Contacts between the two chains:
Residue T80 in protein 2 interacts with residue L8 in protein 1 (closest heavy-atom distance 3.8 Å).
Residue Y116 in protein 2 contacts residue L8 in protein 1 (closest heavy-atom distance 3.5 Å).
Residue Y116 in protein 2 contacts residue F5 in protein 1 (closest heavy-atom distance 3.5 Å).
Residue V97 in protein 2 is in contact with residue F5 in protein 1 (closest heavy-atom distance 3.6 Å).
Residue T143 in protein 2 interacts with residue R7 in protein 1 (closest heavy-atom distance 4.7 Å).
Residue S73 in protein 2 is in contact with residue F5 in protein 1 (closest heavy-atom distance 4.0 Å).
Residue Y7 in protein 2 interacts with residue S2 in protein 1 (closest heavy-atom distance 3.5 Å).
Residue W147 in protein 2 interacts with residue L8 in protein 1 (closest heavy-atom distance 3.5 Å).
Residue L5 in protein 2 interacts with residue S1 in protein 1 (closest heavy-atom distance 4.0 Å).
Residue Q114 in protein 2 is in contact with residue F5 in protein 1 (closest heavy-atom distance 3.4 Å).
Residue Y7 in protein 2 is in contact with residue S1 in protein 1 (closest heavy-atom distance 2.7 Å).
Residue N70 in protein 2 is in contact with residue I3 in protein 1 (closest heavy-atom distance 3.1 Å).
Residue E152 in protein 2 is in contact with residue A6 in protein 1 (closest heavy-atom distance 3.3 Å).
Residue R62 in protein 2 is in contact with residue S1 in protein 1 (closest heavy-atom distance 4.2 Å).
Residue E63 in protein 2 is in contact with residue S1 in protein 1 (closest heavy-atom distance 2.9 Å).
Residue L81 in protein 2 contacts residue L8 in protein 1 (closest heavy-atom distance 3.9 Å).
Residue Y84 in protein 2 is in contact with residue L8 in protein 1 (closest heavy-atom distance 2.8 Å).
Residue R155 in protein 2 is in contact with residue A6 in protein 1 (closest heavy-atom distance 3.6 Å).
Residue R155 in protein 2 interacts with residue F5 in protein 1 (closest heavy-atom distance 3.9 Å).
Residue Y123 in protein 2 interacts with residue L8 in protein 1 (closest heavy-atom distance 4.1 Å).
Residue Y171 in protein 2 interacts with residue S1 in protein 1 (closest heavy-atom distance 2.6 Å).
Residue N70 in protein 2 is in contact with residue F5 in protein 1 (closest heavy-atom distance 2.9 Å).
Residue I95 in protein 2 interacts with residue L8 in protein 1 (closest heavy-atom distance 4.3 Å).
Residue Y159 in protein 2 contacts residue S2 in protein 1 (closest heavy-atom distance 3.5 Å).
Residue S99 in protein 2 contacts residue I3 in protein 1 (closest heavy-atom distance 3.9 Å).
Residue D77 in protein 2 interacts with residue L8 in protein 1 (closest heavy-atom distance 2.9 Å).
Residue R155 in protein 2 interacts with residue E4 in protein 1 (closest heavy-atom distance 2.7 Å).
Residue S73 in protein 2 is in contact with residue A6 in protein 1 (closest heavy-atom distance 4.7 Å).
Residue K66 in protein 2 interacts with residue S1 in protein 1 (closest heavy-atom distance 4.0 Å).
Residue F74 in protein 2 interacts with residue F5 in protein 1 (closest heavy-atom distance 4.0 Å).
Residue D77 in protein 2 interacts with residue R7 in protein 1 (closest heavy-atom distance 3.5 Å).
Residue R155 in protein 2 interacts with residue I3 in protein 1 (closest heavy-atom distance 3.7 Å).
Residue Y59 in protein 2 is in contact with residue S1 in protein 1 (closest heavy-atom distance 4.6 Å).
Residue K146 in protein 2 is in contact with residue R7 in protein 1 (closest heavy-atom distance 3.6 Å).
Residue L156 in protein 2 interacts with residue I3 in protein 1 (closest heavy-atom distance 3.7 Å).
Residue Y45 in protein 2 contacts residue S2 in protein 1 (closest heavy-atom distance 4.0 Å).
Residue I124 in protein 2 is in contact with residue L8 in protein 1 (closest heavy-atom distance 5.0 Å).
Residue Q72 in protein 2 contacts residue R7 in protein 1 (closest heavy-atom distance 4.9 Å).
Residue S73 in protein 2 is in contact with residue R7 in protein 1 (closest heavy-atom distance 2.9 Å).
Residue Y159 in protein 2 is in contact with residue I3 in protein 1 (closest heavy-atom distance 3.5 Å).
Residue W147 in protein 2 interacts with residue A6 in protein 1 (closest heavy-atom distance 3.7 Å).
Residue D77 in protein 2 is in contact with residue A6 in protein 1 (closest heavy-atom distance 4.3 Å).
Residue V9 in protein 2 is in contact with residue F5 in protein 1 (closest heavy-atom distance 4.2 Å).
Residue W167 in protein 2 is in contact with residue S1 in protein 1 (closest heavy-atom distance 3.4 Å).
Residue K66 in protein 2 interacts with residue I3 in protein 1 (closest heavy-atom distance 4.4 Å).
Residue N70 in protein 2 interacts with residue E4 in protein 1 (closest heavy-atom distance 3.5 Å).
Residue K66 in protein 2 interacts with residue E4 in protein 1 (closest heavy-atom distance 4.3 Å).
Residue V76 in protein 2 is in contact with residue R7 in protein 1 (closest heavy-atom distance 3.7 Å).
Residue T143 in protein 2 contacts residue L8 in protein 1 (closest heavy-atom distance 2.6 Å).
Residue E63 in protein 2 contacts residue S2 in protein 1 (closest heavy-atom distance 3.4 Å).
Residue Y159 in protein 2 interacts with residue S1 in protein 1 (closest heavy-atom distance 2.6 Å).
Residue N70 in protein 2 contacts residue S2 in protein 1 (closest heavy-atom distance 4.5 Å).
Residue K146 in protein 2 contacts residue L8 in protein 1 (closest heavy-atom distance 3.1 Å).
Residue W147 in protein 2 interacts with residue R7 in protein 1 (closest heavy-atom distance 2.9 Å).
Residue K66 in protein 2 is in contact with residue S2 in protein 1 (closest heavy-atom distance 2.6 Å).
Residue S99 in protein 2 interacts with residue F5 in protein 1 (closest heavy-atom distance 3.9 Å).
Residue Y116 in protein 2 is in contact with residue A6 in protein 1 (closest heavy-atom distance 3.8 Å).
Residue Q114 in protein 2 interacts with residue I3 in protein 1 (closest heavy-atom distance 4.6 Å).
Residue T163 in protein 2 contacts residue S1 in protein 1 (closest heavy-atom distance 4.3 Å).

Sequence of protein 2:
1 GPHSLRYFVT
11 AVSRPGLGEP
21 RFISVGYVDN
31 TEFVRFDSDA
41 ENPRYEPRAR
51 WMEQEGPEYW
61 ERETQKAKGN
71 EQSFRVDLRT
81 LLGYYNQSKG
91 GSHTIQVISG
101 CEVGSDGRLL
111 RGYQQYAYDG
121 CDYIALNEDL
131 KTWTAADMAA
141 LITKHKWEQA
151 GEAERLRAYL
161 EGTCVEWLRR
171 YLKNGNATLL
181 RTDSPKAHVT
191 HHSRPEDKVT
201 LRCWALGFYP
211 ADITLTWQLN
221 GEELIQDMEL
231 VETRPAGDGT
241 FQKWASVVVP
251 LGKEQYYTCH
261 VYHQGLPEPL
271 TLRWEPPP

Sequence of protein 1:
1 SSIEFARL

This data describes a binding interaction between two proteins.